Residue-level contacts at the interface:
Residue A235 in chain A interacts with residue S41 in chain B (closest heavy-atom distance 4.2 Å).
Residue N226 in chain A interacts with residue Q74 in chain B (closest heavy-atom distance 3.9 Å).

Sequence of chain B:
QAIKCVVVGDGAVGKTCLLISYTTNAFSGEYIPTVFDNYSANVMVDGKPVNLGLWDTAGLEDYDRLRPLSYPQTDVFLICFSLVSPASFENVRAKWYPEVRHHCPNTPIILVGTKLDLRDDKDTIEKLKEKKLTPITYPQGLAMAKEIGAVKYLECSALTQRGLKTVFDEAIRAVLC

This data describes a binding interaction between two proteins.

Sequence of chain A:
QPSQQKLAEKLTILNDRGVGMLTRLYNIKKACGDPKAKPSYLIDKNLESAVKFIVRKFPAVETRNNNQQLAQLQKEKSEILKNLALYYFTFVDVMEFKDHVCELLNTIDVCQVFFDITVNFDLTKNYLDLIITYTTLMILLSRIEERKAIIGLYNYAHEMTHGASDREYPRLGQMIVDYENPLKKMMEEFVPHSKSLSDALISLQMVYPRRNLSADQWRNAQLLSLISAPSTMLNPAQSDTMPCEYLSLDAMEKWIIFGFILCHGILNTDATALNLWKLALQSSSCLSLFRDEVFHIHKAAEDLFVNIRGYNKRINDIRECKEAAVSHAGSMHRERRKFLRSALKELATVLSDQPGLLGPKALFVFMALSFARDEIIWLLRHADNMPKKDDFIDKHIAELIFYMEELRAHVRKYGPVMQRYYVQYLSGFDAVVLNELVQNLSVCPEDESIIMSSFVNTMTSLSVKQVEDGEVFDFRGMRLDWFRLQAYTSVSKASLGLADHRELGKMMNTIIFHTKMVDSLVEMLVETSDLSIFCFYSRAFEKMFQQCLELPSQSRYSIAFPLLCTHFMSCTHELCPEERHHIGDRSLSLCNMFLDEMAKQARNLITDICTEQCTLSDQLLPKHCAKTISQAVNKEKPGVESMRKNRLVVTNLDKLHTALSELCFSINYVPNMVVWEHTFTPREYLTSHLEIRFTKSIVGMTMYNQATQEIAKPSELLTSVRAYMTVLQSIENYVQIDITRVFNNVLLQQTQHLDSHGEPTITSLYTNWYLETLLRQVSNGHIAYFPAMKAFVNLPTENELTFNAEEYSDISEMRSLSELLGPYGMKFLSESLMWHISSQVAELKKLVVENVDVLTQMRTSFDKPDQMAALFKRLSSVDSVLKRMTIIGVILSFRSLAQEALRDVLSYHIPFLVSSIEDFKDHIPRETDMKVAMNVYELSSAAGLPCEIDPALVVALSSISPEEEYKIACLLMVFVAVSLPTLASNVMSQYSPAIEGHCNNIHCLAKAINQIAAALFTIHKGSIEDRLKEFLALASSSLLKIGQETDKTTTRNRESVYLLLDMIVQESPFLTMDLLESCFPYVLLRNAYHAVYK